Sequence of protein 2:
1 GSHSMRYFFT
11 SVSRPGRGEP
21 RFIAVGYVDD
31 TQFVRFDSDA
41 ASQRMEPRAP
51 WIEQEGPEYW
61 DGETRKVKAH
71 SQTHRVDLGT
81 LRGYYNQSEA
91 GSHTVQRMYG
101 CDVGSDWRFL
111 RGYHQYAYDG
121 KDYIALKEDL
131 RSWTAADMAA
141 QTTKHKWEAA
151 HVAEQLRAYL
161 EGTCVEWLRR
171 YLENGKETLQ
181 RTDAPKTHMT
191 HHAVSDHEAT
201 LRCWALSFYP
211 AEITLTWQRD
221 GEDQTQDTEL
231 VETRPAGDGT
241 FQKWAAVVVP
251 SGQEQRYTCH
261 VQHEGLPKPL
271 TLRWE

Sequence of protein 1:
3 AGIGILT

Residue-level contacts at the interface:
Residue Q155 in protein 2 interacts with residue G6 in protein 1 (closest heavy-atom distance 3.4 Å).
Residue Y159 in protein 2 interacts with residue I5 in protein 1 (closest heavy-atom distance 4.6 Å).
Residue V152 in protein 2 is in contact with residue G6 in protein 1 (closest heavy-atom distance 3.4 Å).
Residue W147 in protein 2 interacts with residue T9 in protein 1 (closest heavy-atom distance 2.9 Å).
Residue H70 in protein 2 interacts with residue A3 in protein 1 (closest heavy-atom distance 3.3 Å).
Residue T73 in protein 2 interacts with residue I7 in protein 1 (closest heavy-atom distance 3.9 Å).
Residue V76 in protein 2 contacts residue T9 in protein 1 (closest heavy-atom distance 3.6 Å).
Residue R97 in protein 2 interacts with residue L8 in protein 1 (closest heavy-atom distance 3.4 Å).
Residue L156 in protein 2 contacts residue G6 in protein 1 (closest heavy-atom distance 3.8 Å).
Residue Y159 in protein 2 interacts with residue A3 in protein 1 (closest heavy-atom distance 3.5 Å).
Residue R97 in protein 2 is in contact with residue G6 in protein 1 (closest heavy-atom distance 4.5 Å).
Residue H74 in protein 2 interacts with residue I7 in protein 1 (closest heavy-atom distance 4.5 Å).
Residue V152 in protein 2 is in contact with residue L8 in protein 1 (closest heavy-atom distance 3.9 Å).
Residue Y159 in protein 2 is in contact with residue G4 in protein 1 (closest heavy-atom distance 4.8 Å).
Residue Y99 in protein 2 is in contact with residue I7 in protein 1 (closest heavy-atom distance 3.7 Å).
Residue K66 in protein 2 interacts with residue A3 in protein 1 (closest heavy-atom distance 3.7 Å).
Residue Q155 in protein 2 is in contact with residue I5 in protein 1 (closest heavy-atom distance 3.4 Å).
Residue A150 in protein 2 contacts residue L8 in protein 1 (closest heavy-atom distance 3.8 Å).
Residue D77 in protein 2 contacts residue L8 in protein 1 (closest heavy-atom distance 4.7 Å).
Residue K66 in protein 2 contacts residue G4 in protein 1 (closest heavy-atom distance 3.9 Å).
Residue T73 in protein 2 is in contact with residue T9 in protein 1 (closest heavy-atom distance 3.5 Å).
Residue D77 in protein 2 contacts residue T9 in protein 1 (closest heavy-atom distance 3.3 Å).
Residue W147 in protein 2 contacts residue L8 in protein 1 (closest heavy-atom distance 3.3 Å).
Residue L156 in protein 2 interacts with residue I5 in protein 1 (closest heavy-atom distance 4.2 Å).
Residue Y99 in protein 2 is in contact with residue A3 in protein 1 (closest heavy-atom distance 3.0 Å).
Residue H114 in protein 2 contacts residue G6 in protein 1 (closest heavy-atom distance 4.9 Å).
Residue A158 in protein 2 interacts with residue I5 in protein 1 (closest heavy-atom distance 4.5 Å).
Residue L156 in protein 2 is in contact with residue I7 in protein 1 (closest heavy-atom distance 4.2 Å).
Residue R97 in protein 2 interacts with residue I7 in protein 1 (closest heavy-atom distance 3.8 Å).
Residue K146 in protein 2 is in contact with residue T9 in protein 1 (closest heavy-atom distance 2.5 Å).
Residue K146 in protein 2 is in contact with residue L8 in protein 1 (closest heavy-atom distance 4.1 Å).
Residue H70 in protein 2 interacts with residue I7 in protein 1 (closest heavy-atom distance 3.7 Å).
Residue T73 in protein 2 contacts residue L8 in protein 1 (closest heavy-atom distance 3.5 Å).
Residue H114 in protein 2 is in contact with residue I7 in protein 1 (closest heavy-atom distance 4.2 Å).

This data describes a binding interaction between two proteins.